Sequence of chain B:
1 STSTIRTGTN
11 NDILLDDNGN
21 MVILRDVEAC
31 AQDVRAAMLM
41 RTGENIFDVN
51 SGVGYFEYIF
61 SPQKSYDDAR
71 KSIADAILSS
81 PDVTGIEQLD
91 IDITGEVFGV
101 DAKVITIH

Interface contacts:
Residue Q44 in chain A interacts with residue N20 in chain B (closest heavy-atom distance 5.0 Å).
Residue G45 in chain A is in contact with residue M21 in chain B (closest heavy-atom distance 4.7 Å).
Residue L38 in chain A interacts with residue N20 in chain B (closest heavy-atom distance 3.1 Å).
Residue Q44 in chain A is in contact with residue I23 in chain B (closest heavy-atom distance 4.2 Å).
Residue Q44 in chain A interacts with residue V22 in chain B (closest heavy-atom distance 4.5 Å).
Residue Q44 in chain A interacts with residue M21 in chain B (closest heavy-atom distance 2.3 Å).
Residue L38 in chain A interacts with residue G19 in chain B (closest heavy-atom distance 3.8 Å).
Residue A34 in chain A is in contact with residue L15 in chain B (closest heavy-atom distance 4.9 Å).
Residue N37 in chain A is in contact with residue N20 in chain B (closest heavy-atom distance 4.0 Å).
Residue N37 in chain A interacts with residue N18 in chain B (closest heavy-atom distance 3.7 Å).
Residue N37 in chain A is in contact with residue L15 in chain B (closest heavy-atom distance 3.3 Å).
Residue N37 in chain A contacts residue G19 in chain B (closest heavy-atom distance 2.4 Å).

These two protein chains interact to form a complex.

Sequence of chain A:
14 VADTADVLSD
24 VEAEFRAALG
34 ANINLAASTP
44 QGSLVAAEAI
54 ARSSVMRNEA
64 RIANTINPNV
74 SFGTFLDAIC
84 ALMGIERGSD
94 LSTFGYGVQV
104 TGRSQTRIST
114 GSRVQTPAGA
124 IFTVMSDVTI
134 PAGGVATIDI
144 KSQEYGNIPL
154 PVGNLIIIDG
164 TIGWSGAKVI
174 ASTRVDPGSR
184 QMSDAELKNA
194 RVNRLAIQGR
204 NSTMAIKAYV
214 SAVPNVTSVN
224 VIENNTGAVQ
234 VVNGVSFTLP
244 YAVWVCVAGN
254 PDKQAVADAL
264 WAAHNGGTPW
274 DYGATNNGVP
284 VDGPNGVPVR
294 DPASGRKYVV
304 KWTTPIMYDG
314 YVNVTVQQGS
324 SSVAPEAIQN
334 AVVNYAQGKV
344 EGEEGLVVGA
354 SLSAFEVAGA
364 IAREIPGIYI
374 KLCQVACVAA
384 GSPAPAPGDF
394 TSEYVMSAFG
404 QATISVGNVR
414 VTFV